Sequence of protein 2:
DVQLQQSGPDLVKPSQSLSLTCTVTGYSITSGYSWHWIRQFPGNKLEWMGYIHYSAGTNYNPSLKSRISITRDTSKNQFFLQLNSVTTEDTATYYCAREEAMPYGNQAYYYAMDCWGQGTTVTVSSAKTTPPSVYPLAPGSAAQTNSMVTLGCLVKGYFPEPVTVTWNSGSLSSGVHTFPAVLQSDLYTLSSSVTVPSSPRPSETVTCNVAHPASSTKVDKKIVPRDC

Sequence of protein 1:
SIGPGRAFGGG

Residue-level contacts at the interface:
Residue Y111 in protein 2 is in contact with residue S1 in protein 1 (closest heavy-atom distance 4.1 Å).
Residue E99 in protein 2 contacts residue I2 in protein 1 (closest heavy-atom distance 5.0 Å).
Residue Y51 in protein 2 contacts residue F8 in protein 1 (closest heavy-atom distance 3.6 Å).
Residue H53 in protein 2 is in contact with residue G9 in protein 1 (closest heavy-atom distance 3.5 Å).
Residue N59 in protein 2 contacts residue A7 in protein 1 (closest heavy-atom distance 3.6 Å).
Residue Y110 in protein 2 contacts residue S1 in protein 1 (closest heavy-atom distance 4.7 Å).
Residue Y111 in protein 2 is in contact with residue I2 in protein 1 (closest heavy-atom distance 3.4 Å).
Residue N59 in protein 2 is in contact with residue F8 in protein 1 (closest heavy-atom distance 4.4 Å).
Residue Y33 in protein 2 interacts with residue G10 in protein 1 (closest heavy-atom distance 4.5 Å).
Residue Y51 in protein 2 contacts residue R6 in protein 1 (closest heavy-atom distance 3.9 Å).
Residue Y111 in protein 2 contacts residue G10 in protein 1 (closest heavy-atom distance 4.4 Å).
Residue H53 in protein 2 interacts with residue F8 in protein 1 (closest heavy-atom distance 3.5 Å).
Residue Y33 in protein 2 is in contact with residue G9 in protein 1 (closest heavy-atom distance 3.5 Å).
Residue Y33 in protein 2 contacts residue F8 in protein 1 (closest heavy-atom distance 2.7 Å).
Residue H36 in protein 2 contacts residue R6 in protein 1 (closest heavy-atom distance 4.0 Å).
Residue Y33 in protein 2 interacts with residue R6 in protein 1 (closest heavy-atom distance 4.0 Å).
Residue E99 in protein 2 contacts residue R6 in protein 1 (closest heavy-atom distance 2.8 Å).
Residue Y51 in protein 2 is in contact with residue A7 in protein 1 (closest heavy-atom distance 4.0 Å).
Residue Y33 in protein 2 is in contact with residue I2 in protein 1 (closest heavy-atom distance 3.8 Å).
Residue S55 in protein 2 contacts residue F8 in protein 1 (closest heavy-atom distance 4.1 Å).
Residue T58 in protein 2 is in contact with residue F8 in protein 1 (closest heavy-atom distance 3.3 Å).
Residue Y109 in protein 2 contacts residue S1 in protein 1 (closest heavy-atom distance 4.0 Å).
Residue Y54 in protein 2 is in contact with residue G10 in protein 1 (closest heavy-atom distance 4.2 Å).
Residue Y54 in protein 2 is in contact with residue G9 in protein 1 (closest heavy-atom distance 4.7 Å).
Residue G57 in protein 2 is in contact with residue F8 in protein 1 (closest heavy-atom distance 3.5 Å).

This data describes a binding interaction between two proteins.